Interface contacts:
Residue Q682 in chain B is in contact with residue T49 in chain A (closest heavy-atom distance 4.8 Å).

Sequence of chain A:
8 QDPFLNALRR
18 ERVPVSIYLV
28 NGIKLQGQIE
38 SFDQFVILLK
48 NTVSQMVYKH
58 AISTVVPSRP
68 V

This data describes a binding interaction between two proteins.

Sequence of chain B:
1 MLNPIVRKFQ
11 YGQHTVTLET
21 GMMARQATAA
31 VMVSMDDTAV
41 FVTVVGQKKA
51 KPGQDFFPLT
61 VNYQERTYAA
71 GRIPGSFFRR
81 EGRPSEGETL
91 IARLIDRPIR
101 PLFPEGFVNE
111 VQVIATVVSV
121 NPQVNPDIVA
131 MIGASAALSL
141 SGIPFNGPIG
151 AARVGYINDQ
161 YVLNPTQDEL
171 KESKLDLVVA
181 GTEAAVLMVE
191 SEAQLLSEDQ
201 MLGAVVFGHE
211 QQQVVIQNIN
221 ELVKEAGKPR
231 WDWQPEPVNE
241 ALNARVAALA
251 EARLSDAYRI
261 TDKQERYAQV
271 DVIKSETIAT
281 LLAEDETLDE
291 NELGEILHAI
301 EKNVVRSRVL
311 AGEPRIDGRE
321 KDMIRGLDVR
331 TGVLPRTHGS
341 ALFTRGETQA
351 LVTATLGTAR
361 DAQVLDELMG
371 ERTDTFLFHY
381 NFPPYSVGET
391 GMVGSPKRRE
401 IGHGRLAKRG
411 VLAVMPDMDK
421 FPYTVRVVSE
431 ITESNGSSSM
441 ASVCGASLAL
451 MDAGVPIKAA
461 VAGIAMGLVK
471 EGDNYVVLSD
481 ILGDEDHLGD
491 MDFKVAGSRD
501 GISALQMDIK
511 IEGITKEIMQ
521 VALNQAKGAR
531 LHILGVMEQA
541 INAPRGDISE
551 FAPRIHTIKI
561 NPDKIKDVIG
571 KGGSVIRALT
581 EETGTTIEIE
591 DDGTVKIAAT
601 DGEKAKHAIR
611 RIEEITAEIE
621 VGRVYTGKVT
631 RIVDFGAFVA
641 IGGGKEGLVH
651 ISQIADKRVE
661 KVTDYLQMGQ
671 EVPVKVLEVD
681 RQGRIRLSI